These two protein chains interact to form a complex.

Sequence of protein 2:
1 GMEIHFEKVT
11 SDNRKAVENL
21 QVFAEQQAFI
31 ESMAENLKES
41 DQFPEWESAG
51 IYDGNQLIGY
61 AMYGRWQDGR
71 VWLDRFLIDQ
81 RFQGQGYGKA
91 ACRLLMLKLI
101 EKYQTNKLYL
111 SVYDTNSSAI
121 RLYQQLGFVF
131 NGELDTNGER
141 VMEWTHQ

Sequence of protein 1:
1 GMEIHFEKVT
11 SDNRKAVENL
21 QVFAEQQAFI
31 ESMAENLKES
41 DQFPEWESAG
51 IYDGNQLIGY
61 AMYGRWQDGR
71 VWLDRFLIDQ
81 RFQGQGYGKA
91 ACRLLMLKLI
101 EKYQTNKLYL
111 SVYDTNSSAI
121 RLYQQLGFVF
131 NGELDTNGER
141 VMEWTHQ

Residue-level contacts at the interface:
Residue Q83 in protein 2 contacts residue E25 in protein 1 (closest heavy-atom distance 3.3 Å).
Residue I4 in protein 2 is in contact with residue Y52 in protein 1 (closest heavy-atom distance 3.2 Å).
Residue W72 in protein 2 interacts with residue K38 in protein 1 (closest heavy-atom distance 3.2 Å).
Residue Y52 in protein 2 contacts residue N13 in protein 1 (closest heavy-atom distance 3.1 Å).
Residue N36 in protein 2 interacts with residue R75 in protein 1 (closest heavy-atom distance 2.8 Å).
Residue K38 in protein 2 interacts with residue W72 in protein 1 (closest heavy-atom distance 3.2 Å).
Residue Y113 in protein 2 contacts residue E31 in protein 1 (closest heavy-atom distance 2.8 Å).
Residue G50 in protein 2 interacts with residue E7 in protein 1 (closest heavy-atom distance 2.9 Å).
Residue E3 in protein 2 interacts with residue G54 in protein 1 (closest heavy-atom distance 2.9 Å).
Residue E3 in protein 2 is in contact with residue D53 in protein 1 (closest heavy-atom distance 2.7 Å).
Residue T115 in protein 2 interacts with residue Q27 in protein 1 (closest heavy-atom distance 3.0 Å).
Residue D79 in protein 2 is in contact with residue Q21 in protein 1 (closest heavy-atom distance 2.9 Å).
Residue E7 in protein 2 is in contact with residue A49 in protein 1 (closest heavy-atom distance 3.3 Å).
Residue E31 in protein 2 contacts residue E139 in protein 1 (closest heavy-atom distance 2.6 Å).
Residue M62 in protein 2 interacts with residue E39 in protein 1 (closest heavy-atom distance 3.2 Å).
Residue K38 in protein 2 interacts with residue D135 in protein 1 (closest heavy-atom distance 2.7 Å).
Residue H5 in protein 2 is in contact with residue Y52 in protein 1 (closest heavy-atom distance 2.8 Å).
Residue G54 in protein 2 contacts residue H5 in protein 1 (closest heavy-atom distance 2.8 Å).
Residue E39 in protein 2 is in contact with residue E39 in protein 1 (closest heavy-atom distance 2.7 Å).
Residue A49 in protein 2 is in contact with residue E7 in protein 1 (closest heavy-atom distance 3.3 Å).
Residue Q80 in protein 2 is in contact with residue E25 in protein 1 (closest heavy-atom distance 3.1 Å).
Residue R75 in protein 2 interacts with residue S32 in protein 1 (closest heavy-atom distance 3.2 Å).
Residue Q21 in protein 2 interacts with residue R81 in protein 1 (closest heavy-atom distance 3.1 Å).
Residue R81 in protein 2 interacts with residue Q21 in protein 1 (closest heavy-atom distance 3.1 Å).
Residue N137 in protein 2 interacts with residue A34 in protein 1 (closest heavy-atom distance 3.0 Å).
Residue F43 in protein 2 contacts residue F43 in protein 1 (closest heavy-atom distance 2.9 Å).
Residue S32 in protein 2 is in contact with residue R75 in protein 1 (closest heavy-atom distance 3.2 Å).
Residue R75 in protein 2 contacts residue E39 in protein 1 (closest heavy-atom distance 3.3 Å).
Residue F6 in protein 2 is in contact with residue G50 in protein 1 (closest heavy-atom distance 3.2 Å).
Residue E7 in protein 2 is in contact with residue G50 in protein 1 (closest heavy-atom distance 2.9 Å).
Residue E31 in protein 2 contacts residue Y113 in protein 1 (closest heavy-atom distance 2.8 Å).
Residue Y52 in protein 2 contacts residue I4 in protein 1 (closest heavy-atom distance 3.2 Å).
Residue F23 in protein 2 is in contact with residue F23 in protein 1 (closest heavy-atom distance 3.3 Å).
Residue Q21 in protein 2 interacts with residue D79 in protein 1 (closest heavy-atom distance 2.9 Å).
Residue H5 in protein 2 interacts with residue G54 in protein 1 (closest heavy-atom distance 2.8 Å).
Residue G50 in protein 2 is in contact with residue F6 in protein 1 (closest heavy-atom distance 3.2 Å).
Residue A24 in protein 2 is in contact with residue F23 in protein 1 (closest heavy-atom distance 3.1 Å).
Residue Q27 in protein 2 contacts residue T115 in protein 1 (closest heavy-atom distance 3.0 Å).
Residue A34 in protein 2 contacts residue N137 in protein 1 (closest heavy-atom distance 3.0 Å).
Residue Q80 in protein 2 interacts with residue Q21 in protein 1 (closest heavy-atom distance 2.8 Å).
Residue D135 in protein 2 interacts with residue K38 in protein 1 (closest heavy-atom distance 2.7 Å).
Residue Y52 in protein 2 contacts residue H5 in protein 1 (closest heavy-atom distance 2.8 Å).
Residue E39 in protein 2 interacts with residue M62 in protein 1 (closest heavy-atom distance 3.2 Å).
Residue E139 in protein 2 interacts with residue E31 in protein 1 (closest heavy-atom distance 2.6 Å).
Residue E39 in protein 2 contacts residue R75 in protein 1 (closest heavy-atom distance 3.3 Å).
Residue E25 in protein 2 interacts with residue Q83 in protein 1 (closest heavy-atom distance 3.3 Å).
Residue N13 in protein 2 contacts residue Y52 in protein 1 (closest heavy-atom distance 3.1 Å).
Residue G54 in protein 2 is in contact with residue E3 in protein 1 (closest heavy-atom distance 2.9 Å).
Residue N116 in protein 2 interacts with residue E31 in protein 1 (closest heavy-atom distance 3.1 Å).
Residue Q21 in protein 2 contacts residue Q80 in protein 1 (closest heavy-atom distance 2.8 Å).
Residue R75 in protein 2 interacts with residue N36 in protein 1 (closest heavy-atom distance 2.8 Å).
Residue F6 in protein 2 is in contact with residue A91 in protein 1 (closest heavy-atom distance 3.3 Å).
Residue I78 in protein 2 is in contact with residue E25 in protein 1 (closest heavy-atom distance 2.6 Å).
Residue F23 in protein 2 is in contact with residue Q80 in protein 1 (closest heavy-atom distance 2.8 Å).
Residue F23 in protein 2 contacts residue A24 in protein 1 (closest heavy-atom distance 3.1 Å).
Residue E25 in protein 2 contacts residue I78 in protein 1 (closest heavy-atom distance 2.6 Å).
Residue E31 in protein 2 is in contact with residue N116 in protein 1 (closest heavy-atom distance 3.1 Å).
Residue E25 in protein 2 interacts with residue Q80 in protein 1 (closest heavy-atom distance 3.1 Å).
Residue D53 in protein 2 interacts with residue E3 in protein 1 (closest heavy-atom distance 2.7 Å).
Residue Q80 in protein 2 is in contact with residue F23 in protein 1 (closest heavy-atom distance 2.8 Å).